Sequence of chain B:
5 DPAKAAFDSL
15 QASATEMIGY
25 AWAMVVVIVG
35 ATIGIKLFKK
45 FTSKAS

Sequence of chain A:
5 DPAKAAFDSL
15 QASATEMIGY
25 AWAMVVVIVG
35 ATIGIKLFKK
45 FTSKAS

The following describes two proteins that form a bound complex.

Residue-level contacts at the interface:
Residue A35 in chain A contacts residue I22 in chain B (closest heavy-atom distance 3.7 Å).
Residue T46 in chain A interacts with residue I37 in chain B (closest heavy-atom distance 4.2 Å).
Residue K43 in chain A is in contact with residue V29 in chain B (closest heavy-atom distance 4.4 Å).
Residue S47 in chain A contacts residue K40 in chain B (closest heavy-atom distance 3.2 Å).
Residue Y24 in chain A interacts with residue K8 in chain B (closest heavy-atom distance 3.2 Å).
Residue F42 in chain A interacts with residue W26 in chain B (closest heavy-atom distance 4.1 Å).
Residue G38 in chain A is in contact with residue W26 in chain B (closest heavy-atom distance 4.0 Å).
Residue A35 in chain A contacts residue W26 in chain B (closest heavy-atom distance 4.8 Å).
Residue T46 in chain A interacts with residue V33 in chain B (closest heavy-atom distance 4.1 Å).
Residue K43 in chain A interacts with residue V33 in chain B (closest heavy-atom distance 4.3 Å).
Residue S47 in chain A interacts with residue I37 in chain B (closest heavy-atom distance 4.6 Å).
Residue V31 in chain A is in contact with residue T19 in chain B (closest heavy-atom distance 4.4 Å).
Residue M21 in chain A contacts residue A7 in chain B (closest heavy-atom distance 4.5 Å).
Residue F42 in chain A contacts residue V30 in chain B (closest heavy-atom distance 4.8 Å).
Residue S50 in chain A interacts with residue I37 in chain B (closest heavy-atom distance 3.6 Å).
Residue A27 in chain A interacts with residue Q15 in chain B (closest heavy-atom distance 3.7 Å).
Residue S50 in chain A is in contact with residue L41 in chain B (closest heavy-atom distance 4.5 Å).
Residue Y24 in chain A contacts residue A7 in chain B (closest heavy-atom distance 4.9 Å).
Residue M28 in chain A is in contact with residue Q15 in chain B (closest heavy-atom distance 3.6 Å).
Residue I39 in chain A interacts with residue W26 in chain B (closest heavy-atom distance 3.8 Å).
Residue E20 in chain A contacts residue D5 in chain B (closest heavy-atom distance 4.0 Å).
Residue S50 in chain A contacts residue K40 in chain B (closest heavy-atom distance 3.5 Å).
Residue F42 in chain A contacts residue V33 in chain B (closest heavy-atom distance 4.1 Å).
Residue Y24 in chain A is in contact with residue D5 in chain B (closest heavy-atom distance 4.0 Å).
Residue V31 in chain A interacts with residue I22 in chain B (closest heavy-atom distance 4.0 Å).
Residue I32 in chain A interacts with residue I22 in chain B (closest heavy-atom distance 4.6 Å).
Residue A25 in chain A is in contact with residue F11 in chain B (closest heavy-atom distance 4.0 Å).
Residue F42 in chain A interacts with residue V29 in chain B (closest heavy-atom distance 4.6 Å).
Residue V31 in chain A is in contact with residue Q15 in chain B (closest heavy-atom distance 4.9 Å).
Residue I39 in chain A is in contact with residue V29 in chain B (closest heavy-atom distance 4.3 Å).
Residue Y24 in chain A is in contact with residue F11 in chain B (closest heavy-atom distance 3.6 Å).
Residue M28 in chain A is in contact with residue F11 in chain B (closest heavy-atom distance 3.5 Å).
Residue I32 in chain A interacts with residue A18 in chain B (closest heavy-atom distance 4.1 Å).
Residue M21 in chain A is in contact with residue F11 in chain B (closest heavy-atom distance 4.4 Å).
Residue I39 in chain A contacts residue A25 in chain B (closest heavy-atom distance 4.5 Å).
Residue M28 in chain A interacts with residue L14 in chain B (closest heavy-atom distance 3.7 Å).
Residue S50 in chain A interacts with residue K44 in chain B (closest heavy-atom distance 4.3 Å).